Sequence of protein 2:
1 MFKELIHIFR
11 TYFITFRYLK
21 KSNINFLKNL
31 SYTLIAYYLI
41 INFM

These two protein chains interact to form a complex.

Interface contacts:
Residue L43 in protein 1 is in contact with residue N25 in protein 2 (closest heavy-atom distance 4.3 Å).
Residue N37 in protein 1 interacts with residue K21 in protein 2 (closest heavy-atom distance 3.7 Å).

Sequence of protein 1:
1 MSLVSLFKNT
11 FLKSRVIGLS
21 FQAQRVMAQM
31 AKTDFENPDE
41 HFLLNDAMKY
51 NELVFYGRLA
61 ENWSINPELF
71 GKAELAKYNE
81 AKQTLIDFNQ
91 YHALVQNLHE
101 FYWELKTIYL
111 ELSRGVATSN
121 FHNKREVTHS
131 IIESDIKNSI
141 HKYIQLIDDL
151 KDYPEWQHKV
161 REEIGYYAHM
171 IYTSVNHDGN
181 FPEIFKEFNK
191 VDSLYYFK